Residue-level contacts at the interface:
Residue S70 in chain B interacts with residue T56 in chain A (closest heavy-atom distance 3.8 Å).
Residue G68 in chain B interacts with residue K57 in chain A (closest heavy-atom distance 2.9 Å).
Residue L42 in chain B is in contact with residue M140 in chain A (closest heavy-atom distance 3.5 Å).
Residue M72 in chain B contacts residue L59 in chain A (closest heavy-atom distance 4.6 Å).
Residue R398 in chain B is in contact with residue P24 in chain A (closest heavy-atom distance 4.0 Å).
Residue S41 in chain B contacts residue T143 in chain A (closest heavy-atom distance 3.0 Å).
Residue S69 in chain B contacts residue H47 in chain A (closest heavy-atom distance 4.4 Å).
Residue I45 in chain B is in contact with residue Y137 in chain A (closest heavy-atom distance 3.9 Å).
Residue G68 in chain B is in contact with residue H47 in chain A (closest heavy-atom distance 3.9 Å).
Residue N67 in chain B contacts residue K57 in chain A (closest heavy-atom distance 4.1 Å).
Residue V400 in chain B interacts with residue G22 in chain A (closest heavy-atom distance 4.0 Å).
Residue S83 in chain B interacts with residue Y137 in chain A (closest heavy-atom distance 4.3 Å).
Residue E439 in chain B interacts with residue K18 in chain A (closest heavy-atom distance 4.2 Å).
Residue Q86 in chain B contacts residue H144 in chain A (closest heavy-atom distance 3.4 Å).
Residue M72 in chain B contacts residue K57 in chain A (closest heavy-atom distance 4.6 Å).
Residue M72 in chain B interacts with residue T56 in chain A (closest heavy-atom distance 3.6 Å).
Residue S69 in chain B interacts with residue N51 in chain A (closest heavy-atom distance 2.8 Å).
Residue L48 in chain B contacts residue L136 in chain A (closest heavy-atom distance 3.4 Å).
Residue D399 in chain B interacts with residue K23 in chain A (closest heavy-atom distance 4.0 Å).
Residue E439 in chain B is in contact with residue K20 in chain A (closest heavy-atom distance 4.4 Å).
Residue N67 in chain B is in contact with residue R44 in chain A (closest heavy-atom distance 3.6 Å).
Residue H38 in chain B interacts with residue M140 in chain A (closest heavy-atom distance 4.2 Å).
Residue I45 in chain B interacts with residue M140 in chain A (closest heavy-atom distance 3.5 Å).
Residue T71 in chain B interacts with residue K57 in chain A (closest heavy-atom distance 3.1 Å).
Residue T71 in chain B contacts residue T56 in chain A (closest heavy-atom distance 4.5 Å).
Residue S41 in chain B is in contact with residue N139 in chain A (closest heavy-atom distance 3.6 Å).
Residue S69 in chain B interacts with residue H53 in chain A (closest heavy-atom distance 3.1 Å).
Residue V400 in chain B is in contact with residue V21 in chain A (closest heavy-atom distance 4.4 Å).
Residue S70 in chain B is in contact with residue K57 in chain A (closest heavy-atom distance 4.7 Å).
Residue A73 in chain B interacts with residue K57 in chain A (closest heavy-atom distance 4.3 Å).
Residue H38 in chain B interacts with residue I145 in chain A (closest heavy-atom distance 4.7 Å).
Residue A37 in chain B interacts with residue T143 in chain A (closest heavy-atom distance 4.0 Å).
Residue E439 in chain B contacts residue V21 in chain A (closest heavy-atom distance 4.2 Å).
Residue N67 in chain B is in contact with residue N45 in chain A (closest heavy-atom distance 3.5 Å).
Residue E439 in chain B contacts residue L19 in chain A (closest heavy-atom distance 3.3 Å).
Residue M72 in chain B contacts residue Q96 in chain A (closest heavy-atom distance 4.5 Å).
Residue D399 in chain B contacts residue G22 in chain A (closest heavy-atom distance 2.6 Å).
Residue H38 in chain B is in contact with residue H144 in chain A (closest heavy-atom distance 3.3 Å).
Residue Q34 in chain B contacts residue T143 in chain A (closest heavy-atom distance 4.2 Å).
Residue A437 in chain B is in contact with residue L19 in chain A (closest heavy-atom distance 3.5 Å).
Residue Q397 in chain B contacts residue G22 in chain A (closest heavy-atom distance 3.5 Å).
Residue V440 in chain B contacts residue V21 in chain A (closest heavy-atom distance 4.5 Å).
Residue T12 in chain B contacts residue I145 in chain A (closest heavy-atom distance 4.4 Å).
Residue N67 in chain B interacts with residue I43 in chain A (closest heavy-atom distance 4.6 Å).
Residue S41 in chain B contacts residue M140 in chain A (closest heavy-atom distance 3.7 Å).
Residue I45 in chain B contacts residue L136 in chain A (closest heavy-atom distance 4.0 Å).
Residue P11 in chain B interacts with residue I145 in chain A (closest heavy-atom distance 3.2 Å).
Residue R398 in chain B interacts with residue G22 in chain A (closest heavy-atom distance 3.6 Å).
Residue N67 in chain B contacts residue H47 in chain A (closest heavy-atom distance 3.1 Å).
Residue S70 in chain B is in contact with residue H53 in chain A (closest heavy-atom distance 3.7 Å).
Residue G66 in chain B contacts residue K57 in chain A (closest heavy-atom distance 3.4 Å).
Residue D44 in chain B is in contact with residue L136 in chain A (closest heavy-atom distance 3.6 Å).
Residue S83 in chain B contacts residue M140 in chain A (closest heavy-atom distance 4.0 Å).
Residue H38 in chain B interacts with residue T143 in chain A (closest heavy-atom distance 4.1 Å).
Residue M72 in chain B interacts with residue T60 in chain A (closest heavy-atom distance 2.8 Å).
Residue T82 in chain B contacts residue E104 in chain A (closest heavy-atom distance 4.1 Å).
Residue A73 in chain B contacts residue T60 in chain A (closest heavy-atom distance 4.2 Å).
Residue Q35 in chain B is in contact with residue I145 in chain A (closest heavy-atom distance 4.0 Å).
Residue Q34 in chain B interacts with residue I145 in chain A (closest heavy-atom distance 3.5 Å).
Residue S69 in chain B contacts residue K57 in chain A (closest heavy-atom distance 4.4 Å).

Sequence of chain A:
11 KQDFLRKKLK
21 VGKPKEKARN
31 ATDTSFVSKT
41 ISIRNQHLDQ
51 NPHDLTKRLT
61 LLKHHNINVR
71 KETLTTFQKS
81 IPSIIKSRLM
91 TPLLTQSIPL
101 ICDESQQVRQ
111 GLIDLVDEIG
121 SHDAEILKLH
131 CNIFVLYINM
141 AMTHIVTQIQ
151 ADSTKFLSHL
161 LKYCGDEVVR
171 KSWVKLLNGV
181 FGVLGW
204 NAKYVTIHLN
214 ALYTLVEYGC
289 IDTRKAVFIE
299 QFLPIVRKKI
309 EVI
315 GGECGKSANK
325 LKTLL

Sequence of chain B:
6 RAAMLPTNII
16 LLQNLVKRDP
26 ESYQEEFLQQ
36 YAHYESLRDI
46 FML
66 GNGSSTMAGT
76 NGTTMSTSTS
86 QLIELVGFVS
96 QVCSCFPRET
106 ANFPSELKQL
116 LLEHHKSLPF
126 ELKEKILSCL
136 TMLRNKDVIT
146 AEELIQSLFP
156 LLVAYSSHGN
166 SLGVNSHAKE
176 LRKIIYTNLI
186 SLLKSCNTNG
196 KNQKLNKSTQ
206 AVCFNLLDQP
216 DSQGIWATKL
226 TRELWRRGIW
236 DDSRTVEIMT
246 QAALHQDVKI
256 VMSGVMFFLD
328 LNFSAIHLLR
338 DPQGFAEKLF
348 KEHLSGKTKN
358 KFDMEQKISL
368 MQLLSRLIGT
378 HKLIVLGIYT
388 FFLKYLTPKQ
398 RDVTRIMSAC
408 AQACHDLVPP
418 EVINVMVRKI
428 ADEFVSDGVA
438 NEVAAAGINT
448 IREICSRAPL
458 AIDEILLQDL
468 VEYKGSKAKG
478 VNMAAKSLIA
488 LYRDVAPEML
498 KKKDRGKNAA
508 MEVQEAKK

The following describes two proteins that form a bound complex.